Residue-level contacts at the interface:
Residue D371 in the first protein is in contact with residue Q229 in the second protein (closest heavy-atom distance 3.5 Å).
Residue S420 in the first protein interacts with residue R419 in the second protein (closest heavy-atom distance 3.5 Å).
Residue T413 in the first protein contacts residue L412 in the second protein (closest heavy-atom distance 3.3 Å).
Residue Q382 in the first protein is in contact with residue Q222 in the second protein (closest heavy-atom distance 3.5 Å).
Residue I334 in the first protein interacts with residue I88 in the second protein (closest heavy-atom distance 2.8 Å).
Residue P328 in the first protein is in contact with residue G94 in the second protein (closest heavy-atom distance 3.2 Å).
Residue I349 in the first protein is in contact with residue L68 in the second protein (closest heavy-atom distance 3.3 Å).
Residue S343 in the first protein contacts residue I79 in the second protein (closest heavy-atom distance 3.5 Å).
Residue Q327 in the first protein contacts residue G94 in the second protein (closest heavy-atom distance 3.4 Å).
Residue F335 in the first protein interacts with residue R87 in the second protein (closest heavy-atom distance 3.5 Å).
Residue Q367 in the first protein is in contact with residue L236 in the second protein (closest heavy-atom distance 3.3 Å).
Residue Y24 in the first protein contacts residue N232 in the second protein (closest heavy-atom distance 3.5 Å).
Residue T378 in the first protein interacts with residue R225 in the second protein (closest heavy-atom distance 3.0 Å).
Residue F379 in the first protein is in contact with residue R225 in the second protein (closest heavy-atom distance 3.3 Å).
Residue W324 in the first protein is in contact with residue Q97 in the second protein (closest heavy-atom distance 3.2 Å).
Residue I353 in the first protein contacts residue L68 in the second protein (closest heavy-atom distance 3.5 Å).
Residue D352 in the first protein contacts residue L68 in the second protein (closest heavy-atom distance 3.6 Å).
Residue E395 in the first protein contacts residue R207 in the second protein (closest heavy-atom distance 3.3 Å).
Residue W324 in the first protein interacts with residue R98 in the second protein (closest heavy-atom distance 2.9 Å).
Residue D371 in the first protein contacts residue N232 in the second protein (closest heavy-atom distance 2.6 Å).
Residue I349 in the first protein contacts residue E71 in the second protein (closest heavy-atom distance 3.4 Å).
Residue D416 in the first protein interacts with residue R419 in the second protein (closest heavy-atom distance 2.8 Å).
Residue R311 in the first protein interacts with residue D102 in the second protein (closest heavy-atom distance 3.1 Å).
Residue A23 in the first protein is in contact with residue A228 in the second protein (closest heavy-atom distance 3.5 Å).
Residue L332 in the first protein contacts residue G89 in the second protein (closest heavy-atom distance 3.2 Å).
Residue A370 in the first protein contacts residue N232 in the second protein (closest heavy-atom distance 3.4 Å).
Residue Q382 in the first protein interacts with residue A218 in the second protein (closest heavy-atom distance 3.6 Å).
Residue I330 in the first protein contacts residue V90 in the second protein (closest heavy-atom distance 3.6 Å).
Residue A385 in the first protein interacts with residue R217 in the second protein (closest heavy-atom distance 3.6 Å).
Residue A337 in the first protein interacts with residue A82 in the second protein (closest heavy-atom distance 3.6 Å).
Residue D416 in the first protein contacts residue L412 in the second protein (closest heavy-atom distance 3.6 Å).
Residue S339 in the first protein is in contact with residue A82 in the second protein (closest heavy-atom distance 3.5 Å).
Residue F326 in the first protein interacts with residue G94 in the second protein (closest heavy-atom distance 3.5 Å).
Residue W324 in the first protein contacts residue R96 in the second protein (closest heavy-atom distance 2.8 Å).
Residue N331 in the first protein is in contact with residue D91 in the second protein (closest heavy-atom distance 3.5 Å).
Residue E359 in the first protein is in contact with residue R61 in the second protein (closest heavy-atom distance 2.7 Å).
Residue Q363 in the first protein is in contact with residue R61 in the second protein (closest heavy-atom distance 3.4 Å).
Residue S310 in the first protein is in contact with residue D102 in the second protein (closest heavy-atom distance 3.2 Å).
Residue L325 in the first protein contacts residue T95 in the second protein (closest heavy-atom distance 3.3 Å).
Residue Q363 in the first protein contacts residue G239 in the second protein (closest heavy-atom distance 2.7 Å).
Residue S323 in the first protein contacts residue R98 in the second protein (closest heavy-atom distance 3.3 Å).
Residue F335 in the first protein contacts residue I88 in the second protein (closest heavy-atom distance 2.8 Å).
Residue D388 in the first protein is in contact with residue E214 in the second protein (closest heavy-atom distance 3.6 Å).
Residue L389 in the first protein is in contact with residue T211 in the second protein (closest heavy-atom distance 3.4 Å).
Residue A356 in the first protein interacts with residue R61 in the second protein (closest heavy-atom distance 3.5 Å).
Residue A342 in the first protein is in contact with residue A75 in the second protein (closest heavy-atom distance 3.6 Å).
Residue Y396 in the first protein is in contact with residue Q208 in the second protein (closest heavy-atom distance 3.0 Å).
Residue L332 in the first protein interacts with residue V90 in the second protein (closest heavy-atom distance 2.9 Å).
Residue I334 in the first protein contacts residue V90 in the second protein (closest heavy-atom distance 3.5 Å).
Residue Q363 in the first protein contacts residue L236 in the second protein (closest heavy-atom distance 3.6 Å).
Residue F326 in the first protein contacts residue R96 in the second protein (closest heavy-atom distance 3.1 Å).
Residue Q382 in the first protein contacts residue R225 in the second protein (closest heavy-atom distance 2.7 Å).
Residue F335 in the first protein contacts residue P86 in the second protein (closest heavy-atom distance 3.3 Å).
Residue G322 in the first protein interacts with residue R98 in the second protein (closest heavy-atom distance 3.6 Å).
Residue I330 in the first protein interacts with residue G92 in the second protein (closest heavy-atom distance 3.0 Å).
Residue K360 in the first protein contacts residue D62 in the second protein (closest heavy-atom distance 3.0 Å).
Residue T364 in the first protein is in contact with residue L236 in the second protein (closest heavy-atom distance 3.5 Å).
Residue M309 in the first protein is in contact with residue P100 in the second protein (closest heavy-atom distance 3.3 Å).
Residue Y346 in the first protein is in contact with residue A72 in the second protein (closest heavy-atom distance 3.4 Å).
Residue S321 in the first protein interacts with residue P100 in the second protein (closest heavy-atom distance 3.6 Å).

Sequence of the second protein:
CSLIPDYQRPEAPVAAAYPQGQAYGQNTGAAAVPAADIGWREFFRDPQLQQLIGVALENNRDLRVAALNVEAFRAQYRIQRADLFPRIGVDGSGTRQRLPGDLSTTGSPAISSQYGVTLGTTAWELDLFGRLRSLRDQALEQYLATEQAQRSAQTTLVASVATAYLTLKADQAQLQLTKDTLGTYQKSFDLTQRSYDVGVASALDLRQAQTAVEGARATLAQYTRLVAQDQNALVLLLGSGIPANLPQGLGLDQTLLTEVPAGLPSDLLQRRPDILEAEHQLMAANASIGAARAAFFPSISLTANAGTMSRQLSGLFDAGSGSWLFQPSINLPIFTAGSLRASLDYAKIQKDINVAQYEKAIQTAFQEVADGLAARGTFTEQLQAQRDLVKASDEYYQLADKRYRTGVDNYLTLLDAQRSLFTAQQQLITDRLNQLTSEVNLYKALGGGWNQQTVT

Sequence of the first protein:
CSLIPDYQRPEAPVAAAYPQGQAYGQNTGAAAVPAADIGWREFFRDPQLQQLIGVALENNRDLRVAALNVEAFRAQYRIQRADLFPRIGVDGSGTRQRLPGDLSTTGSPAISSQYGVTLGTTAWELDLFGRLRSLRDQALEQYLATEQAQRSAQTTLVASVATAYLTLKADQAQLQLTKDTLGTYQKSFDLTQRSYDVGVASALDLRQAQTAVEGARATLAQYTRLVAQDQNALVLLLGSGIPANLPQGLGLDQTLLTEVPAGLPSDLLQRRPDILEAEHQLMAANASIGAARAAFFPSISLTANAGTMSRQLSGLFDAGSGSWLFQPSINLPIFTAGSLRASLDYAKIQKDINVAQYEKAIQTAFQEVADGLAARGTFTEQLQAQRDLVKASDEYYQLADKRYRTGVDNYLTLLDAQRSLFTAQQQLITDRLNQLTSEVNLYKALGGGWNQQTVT

The following describes two proteins that form a bound complex.